Sequence of chain B:
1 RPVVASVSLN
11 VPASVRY

Contacts between the two chains:
Residue Y191 in chain A contacts residue A5 in chain B (closest heavy-atom distance 4.3 Å).
Residue I103 in chain A contacts residue N10 in chain B (closest heavy-atom distance 4.7 Å).
Residue V112 in chain A interacts with residue A5 in chain B (closest heavy-atom distance 4.2 Å).
Residue E104 in chain A interacts with residue L9 in chain B (closest heavy-atom distance 5.0 Å).
Residue T113 in chain A is in contact with residue R16 in chain B (closest heavy-atom distance 3.8 Å).
Residue G108 in chain A is in contact with residue N10 in chain B (closest heavy-atom distance 4.3 Å).
Residue D161 in chain A interacts with residue V7 in chain B (closest heavy-atom distance 3.4 Å).
Residue S111 in chain A contacts residue S8 in chain B (closest heavy-atom distance 4.1 Å).
Residue N327 in chain A is in contact with residue R1 in chain B (closest heavy-atom distance 3.8 Å).
Residue I174 in chain A is in contact with residue R1 in chain B (closest heavy-atom distance 3.9 Å).
Residue A171 in chain A contacts residue V3 in chain B (closest heavy-atom distance 4.7 Å).
Residue A171 in chain A contacts residue V15 in chain B (closest heavy-atom distance 4.9 Å).
Residue A165 in chain A interacts with residue V15 in chain B (closest heavy-atom distance 4.1 Å).
Residue Q170 in chain A contacts residue Y17 in chain B (closest heavy-atom distance 4.6 Å).
Residue A328 in chain A is in contact with residue P2 in chain B (closest heavy-atom distance 4.5 Å).
Residue I174 in chain A is in contact with residue Y17 in chain B (closest heavy-atom distance 4.9 Å).
Residue D161 in chain A is in contact with residue A13 in chain B (closest heavy-atom distance 4.7 Å).
Residue V112 in chain A is in contact with residue V7 in chain B (closest heavy-atom distance 3.5 Å).
Residue N327 in chain A contacts residue P2 in chain B (closest heavy-atom distance 3.7 Å).
Residue K109 in chain A interacts with residue N10 in chain B (closest heavy-atom distance 4.9 Å).
Residue Y191 in chain A contacts residue S14 in chain B (closest heavy-atom distance 4.9 Å).
Residue K109 in chain A is in contact with residue V11 in chain B (closest heavy-atom distance 3.5 Å).
Residue V112 in chain A contacts residue S6 in chain B (closest heavy-atom distance 3.7 Å).
Residue T100 in chain A is in contact with residue L9 in chain B (closest heavy-atom distance 3.9 Å).
Residue L110 in chain A is in contact with residue L9 in chain B (closest heavy-atom distance 3.4 Å).
Residue L190 in chain A interacts with residue V4 in chain B (closest heavy-atom distance 4.7 Å).
Residue R84 in chain A is in contact with residue V7 in chain B (closest heavy-atom distance 3.5 Å).
Residue E104 in chain A interacts with residue N10 in chain B (closest heavy-atom distance 3.3 Å).
Residue F326 in chain A is in contact with residue P2 in chain B (closest heavy-atom distance 4.0 Å).
Residue T115 in chain A is in contact with residue V4 in chain B (closest heavy-atom distance 3.6 Å).
Residue D394 in chain A is in contact with residue R16 in chain B (closest heavy-atom distance 3.6 Å).
Residue S114 in chain A contacts residue V4 in chain B (closest heavy-atom distance 3.3 Å).
Residue N168 in chain A is in contact with residue V15 in chain B (closest heavy-atom distance 4.8 Å).
Residue T113 in chain A interacts with residue V4 in chain B (closest heavy-atom distance 3.4 Å).
Residue I103 in chain A contacts residue L9 in chain B (closest heavy-atom distance 4.3 Å).
Residue R84 in chain A is in contact with residue A5 in chain B (closest heavy-atom distance 3.7 Å).
Residue Y191 in chain A interacts with residue V15 in chain B (closest heavy-atom distance 3.9 Å).
Residue S111 in chain A is in contact with residue V7 in chain B (closest heavy-atom distance 3.8 Å).
Residue L110 in chain A contacts residue V7 in chain B (closest heavy-atom distance 4.8 Å).
Residue L190 in chain A interacts with residue A5 in chain B (closest heavy-atom distance 4.2 Å).
Residue S111 in chain A contacts residue S6 in chain B (closest heavy-atom distance 5.0 Å).
Residue I174 in chain A is in contact with residue V3 in chain B (closest heavy-atom distance 3.4 Å).
Residue T113 in chain A is in contact with residue S6 in chain B (closest heavy-atom distance 4.2 Å).
Residue F326 in chain A contacts residue R1 in chain B (closest heavy-atom distance 3.2 Å).
Residue L85 in chain A is in contact with residue V7 in chain B (closest heavy-atom distance 4.0 Å).
Residue L110 in chain A is in contact with residue S8 in chain B (closest heavy-atom distance 3.2 Å).
Residue R84 in chain A is in contact with residue S6 in chain B (closest heavy-atom distance 4.8 Å).
Residue Q290 in chain A contacts residue R1 in chain B (closest heavy-atom distance 3.1 Å).
Residue A325 in chain A interacts with residue R1 in chain B (closest heavy-atom distance 3.9 Å).
Residue T113 in chain A interacts with residue A5 in chain B (closest heavy-atom distance 3.6 Å).
Residue L190 in chain A is in contact with residue V3 in chain B (closest heavy-atom distance 4.4 Å).
Residue V112 in chain A contacts residue S8 in chain B (closest heavy-atom distance 5.0 Å).
Residue S114 in chain A contacts residue A5 in chain B (closest heavy-atom distance 3.4 Å).
Residue S88 in chain A is in contact with residue L9 in chain B (closest heavy-atom distance 4.1 Å).
Residue Y330 in chain A interacts with residue P2 in chain B (closest heavy-atom distance 5.0 Å).

The following describes two proteins that form a bound complex.

Sequence of chain A:
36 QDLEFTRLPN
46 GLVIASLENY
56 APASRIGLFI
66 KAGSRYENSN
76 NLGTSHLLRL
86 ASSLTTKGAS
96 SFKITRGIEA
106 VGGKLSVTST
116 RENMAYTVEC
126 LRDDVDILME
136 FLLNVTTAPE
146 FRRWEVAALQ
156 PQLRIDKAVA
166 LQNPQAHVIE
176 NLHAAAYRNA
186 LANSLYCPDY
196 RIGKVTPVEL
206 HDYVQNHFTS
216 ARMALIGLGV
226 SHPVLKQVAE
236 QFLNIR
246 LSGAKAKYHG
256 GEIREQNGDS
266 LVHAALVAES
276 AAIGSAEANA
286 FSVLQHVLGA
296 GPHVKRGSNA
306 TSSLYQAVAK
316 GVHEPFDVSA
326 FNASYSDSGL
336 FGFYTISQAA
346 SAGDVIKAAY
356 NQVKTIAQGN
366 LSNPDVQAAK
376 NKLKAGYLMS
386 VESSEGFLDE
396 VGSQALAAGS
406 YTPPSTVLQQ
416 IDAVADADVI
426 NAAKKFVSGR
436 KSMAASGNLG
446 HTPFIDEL